Contacts between the two chains:
Residue K44 in the second protein interacts with residue L27 in the first protein (closest heavy-atom distance 3.9 Å).
Residue L27 in the second protein contacts residue F45 in the first protein (closest heavy-atom distance 4.5 Å).
Residue L27 in the second protein contacts residue V41 in the first protein (closest heavy-atom distance 4.4 Å).
Residue V41 in the second protein is in contact with residue L31 in the first protein (closest heavy-atom distance 4.1 Å).
Residue D22 in the second protein interacts with residue K44 in the first protein (closest heavy-atom distance 4.2 Å).
Residue F45 in the second protein interacts with residue L27 in the first protein (closest heavy-atom distance 4.0 Å).
Residue I38 in the second protein contacts residue L34 in the first protein (closest heavy-atom distance 4.3 Å).
Residue V41 in the second protein is in contact with residue R30 in the first protein (closest heavy-atom distance 4.2 Å).
Residue V41 in the second protein interacts with residue L27 in the first protein (closest heavy-atom distance 4.0 Å).
Residue K37 in the second protein contacts residue L34 in the first protein (closest heavy-atom distance 3.7 Å).
Residue K37 in the second protein contacts residue K37 in the first protein (closest heavy-atom distance 5.0 Å).
Residue I48 in the second protein is in contact with residue L27 in the first protein (closest heavy-atom distance 4.3 Å).
Residue V41 in the second protein is in contact with residue L34 in the first protein (closest heavy-atom distance 3.6 Å).
Residue L34 in the second protein is in contact with residue K37 in the first protein (closest heavy-atom distance 3.9 Å).
Residue L27 in the second protein interacts with residue I48 in the first protein (closest heavy-atom distance 3.7 Å).
Residue I38 in the second protein interacts with residue I38 in the first protein (closest heavy-atom distance 4.6 Å).
Residue L34 in the second protein is in contact with residue I38 in the first protein (closest heavy-atom distance 4.2 Å).
Residue N40 in the second protein is in contact with residue R30 in the first protein (closest heavy-atom distance 4.1 Å).
Residue K44 in the second protein interacts with residue R30 in the first protein (closest heavy-atom distance 3.6 Å).
Residue L34 in the second protein is in contact with residue V41 in the first protein (closest heavy-atom distance 4.2 Å).
Residue R30 in the second protein is in contact with residue V41 in the first protein (closest heavy-atom distance 4.3 Å).
Residue L31 in the second protein interacts with residue V41 in the first protein (closest heavy-atom distance 3.8 Å).
Residue L34 in the second protein interacts with residue L34 in the first protein (closest heavy-atom distance 3.8 Å).

Sequence of the first protein:
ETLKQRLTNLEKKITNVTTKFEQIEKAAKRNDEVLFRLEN

These two protein chains interact to form a complex.

Sequence of the second protein:
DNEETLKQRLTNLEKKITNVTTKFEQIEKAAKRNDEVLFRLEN